Interface contacts:
Residue R46 in the first protein is in contact with residue L42 in the second protein (closest heavy-atom distance 3.6 Å).
Residue L70 in the first protein is in contact with residue L74 in the second protein (closest heavy-atom distance 3.8 Å).
Residue A77 in the first protein interacts with residue L81 in the second protein (closest heavy-atom distance 3.7 Å).
Residue L74 in the first protein contacts residue E73 in the second protein (closest heavy-atom distance 3.6 Å).
Residue C49 in the first protein contacts residue C49 in the second protein (closest heavy-atom distance 2.1 Å).
Residue L50 in the first protein interacts with residue C49 in the second protein (closest heavy-atom distance 3.5 Å).
Residue A39 in the first protein interacts with residue L42 in the second protein (closest heavy-atom distance 3.3 Å).
Residue L42 in the first protein interacts with residue L42 in the second protein (closest heavy-atom distance 3.8 Å).
Residue R21 in the first protein contacts residue L17 in the second protein (closest heavy-atom distance 3.3 Å).
Residue L14 in the first protein is in contact with residue L17 in the second protein (closest heavy-atom distance 3.6 Å).
Residue A39 in the first protein contacts residue Q38 in the second protein (closest heavy-atom distance 3.4 Å).
Residue E13 in the first protein contacts residue L14 in the second protein (closest heavy-atom distance 3.7 Å).
Residue L63 in the first protein contacts residue L60 in the second protein (closest heavy-atom distance 3.7 Å).
Residue S84 in the first protein interacts with residue S84 in the second protein (closest heavy-atom distance 2.9 Å).
Residue L60 in the first protein is in contact with residue L63 in the second protein (closest heavy-atom distance 3.5 Å).
Residue L10 in the first protein interacts with residue V7 in the second protein (closest heavy-atom distance 3.8 Å).
Residue L56 in the first protein is in contact with residue A53 in the second protein (closest heavy-atom distance 3.7 Å).
Residue L14 in the first protein is in contact with residue E13 in the second protein (closest heavy-atom distance 3.6 Å).
Residue L81 in the first protein contacts residue K80 in the second protein (closest heavy-atom distance 3.7 Å).
Residue E73 in the first protein is in contact with residue L74 in the second protein (closest heavy-atom distance 3.5 Å).
Residue L10 in the first protein interacts with residue T11 in the second protein (closest heavy-atom distance 3.6 Å).
Residue L70 in the first protein contacts residue R67 in the second protein (closest heavy-atom distance 3.7 Å).
Residue L63 in the first protein interacts with residue R67 in the second protein (closest heavy-atom distance 3.7 Å).
Residue R67 in the first protein contacts residue L63 in the second protein (closest heavy-atom distance 3.7 Å).
Residue V7 in the first protein is in contact with residue L10 in the second protein (closest heavy-atom distance 3.7 Å).
Residue L63 in the first protein is in contact with residue L63 in the second protein (closest heavy-atom distance 3.5 Å).
Residue E13 in the first protein interacts with residue R18 in the second protein (closest heavy-atom distance 2.2 Å).
Residue L60 in the first protein is in contact with residue L56 in the second protein (closest heavy-atom distance 3.6 Å).
Residue L35 in the first protein is in contact with residue L35 in the second protein (closest heavy-atom distance 3.7 Å).
Residue E31 in the first protein is in contact with residue H28 in the second protein (closest heavy-atom distance 3.1 Å).
Residue C49 in the first protein is in contact with residue L50 in the second protein (closest heavy-atom distance 3.3 Å).
Residue L63 in the first protein is in contact with residue E64 in the second protein (closest heavy-atom distance 3.4 Å).
Residue E52 in the first protein contacts residue R57 in the second protein (closest heavy-atom distance 2.7 Å).
Residue L56 in the first protein interacts with residue L60 in the second protein (closest heavy-atom distance 3.7 Å).
Residue L56 in the first protein contacts residue R57 in the second protein (closest heavy-atom distance 3.7 Å).
Residue L17 in the first protein contacts residue R21 in the second protein (closest heavy-atom distance 3.5 Å).
Residue L42 in the first protein interacts with residue A39 in the second protein (closest heavy-atom distance 3.5 Å).
Residue V7 in the first protein contacts residue V7 in the second protein (closest heavy-atom distance 3.6 Å).
Residue R57 in the first protein contacts residue E52 in the second protein (closest heavy-atom distance 3.5 Å).
Residue H28 in the first protein interacts with residue H28 in the second protein (closest heavy-atom distance 3.4 Å).
Residue L70 in the first protein is in contact with residue L70 in the second protein (closest heavy-atom distance 3.8 Å).
Residue Q36 in the first protein is in contact with residue L35 in the second protein (closest heavy-atom distance 3.8 Å).
Residue L14 in the first protein interacts with residue L10 in the second protein (closest heavy-atom distance 3.5 Å).
Residue L10 in the first protein contacts residue L14 in the second protein (closest heavy-atom distance 3.4 Å).
Residue T11 in the first protein interacts with residue L10 in the second protein (closest heavy-atom distance 3.7 Å).
Residue Q20 in the first protein is in contact with residue R21 in the second protein (closest heavy-atom distance 3.7 Å).
Residue L81 in the first protein contacts residue L81 in the second protein (closest heavy-atom distance 3.7 Å).
Residue R21 in the first protein interacts with residue Q20 in the second protein (closest heavy-atom distance 2.9 Å).
Residue L60 in the first protein is in contact with residue L60 in the second protein (closest heavy-atom distance 3.7 Å).
Residue Q45 in the first protein contacts residue R46 in the second protein (closest heavy-atom distance 2.4 Å).
Residue E64 in the first protein contacts residue L63 in the second protein (closest heavy-atom distance 3.6 Å).
Residue R67 in the first protein interacts with residue L70 in the second protein (closest heavy-atom distance 3.6 Å).
Residue R46 in the first protein contacts residue Q45 in the second protein (closest heavy-atom distance 3.1 Å).
Residue V32 in the first protein contacts residue H28 in the second protein (closest heavy-atom distance 3.8 Å).
Residue A77 in the first protein is in contact with residue A77 in the second protein (closest heavy-atom distance 3.8 Å).
Residue L14 in the first protein is in contact with residue L14 in the second protein (closest heavy-atom distance 3.6 Å).
Residue K80 in the first protein contacts residue L81 in the second protein (closest heavy-atom distance 3.8 Å).
Residue L17 in the first protein contacts residue L14 in the second protein (closest heavy-atom distance 3.7 Å).
Residue Q38 in the first protein interacts with residue A39 in the second protein (closest heavy-atom distance 3.6 Å).
Residue L42 in the first protein contacts residue R46 in the second protein (closest heavy-atom distance 3.3 Å).

Sequence of the first protein:
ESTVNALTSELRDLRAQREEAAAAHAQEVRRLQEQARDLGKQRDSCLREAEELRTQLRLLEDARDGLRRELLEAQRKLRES

This data describes a binding interaction between two proteins.

Sequence of the second protein:
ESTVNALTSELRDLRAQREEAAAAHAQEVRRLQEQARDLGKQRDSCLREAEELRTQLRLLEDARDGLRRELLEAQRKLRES